Sequence of chain A:
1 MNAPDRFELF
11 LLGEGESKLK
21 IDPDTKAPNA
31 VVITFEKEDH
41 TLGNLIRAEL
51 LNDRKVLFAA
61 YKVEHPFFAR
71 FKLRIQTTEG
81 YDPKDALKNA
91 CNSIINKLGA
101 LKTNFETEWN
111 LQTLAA

Sequence of chain B:
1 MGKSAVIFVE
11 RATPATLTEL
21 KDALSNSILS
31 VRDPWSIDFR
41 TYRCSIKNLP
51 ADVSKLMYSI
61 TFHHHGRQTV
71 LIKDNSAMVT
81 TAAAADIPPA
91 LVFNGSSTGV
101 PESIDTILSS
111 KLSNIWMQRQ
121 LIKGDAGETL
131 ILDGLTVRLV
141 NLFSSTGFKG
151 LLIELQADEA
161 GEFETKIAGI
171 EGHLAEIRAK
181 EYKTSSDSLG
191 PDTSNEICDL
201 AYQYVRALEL

The following describes two proteins that form a bound complex.

Contacts between the two chains:
Residue S145 in chain B interacts with residue E14 in chain A (closest heavy-atom distance 4.6 Å).
Residue T146 in chain B interacts with residue F10 in chain A (closest heavy-atom distance 4.7 Å).
Residue K123 in chain B interacts with residue E14 in chain A (closest heavy-atom distance 4.6 Å).
Residue S145 in chain B interacts with residue L12 in chain A (closest heavy-atom distance 4.3 Å).
Residue S145 in chain B is in contact with residue L11 in chain A (closest heavy-atom distance 4.6 Å).
Residue T146 in chain B interacts with residue L11 in chain A (closest heavy-atom distance 4.1 Å).
Residue L121 in chain B contacts residue E14 in chain A (closest heavy-atom distance 4.2 Å).